Sequence of chain B:
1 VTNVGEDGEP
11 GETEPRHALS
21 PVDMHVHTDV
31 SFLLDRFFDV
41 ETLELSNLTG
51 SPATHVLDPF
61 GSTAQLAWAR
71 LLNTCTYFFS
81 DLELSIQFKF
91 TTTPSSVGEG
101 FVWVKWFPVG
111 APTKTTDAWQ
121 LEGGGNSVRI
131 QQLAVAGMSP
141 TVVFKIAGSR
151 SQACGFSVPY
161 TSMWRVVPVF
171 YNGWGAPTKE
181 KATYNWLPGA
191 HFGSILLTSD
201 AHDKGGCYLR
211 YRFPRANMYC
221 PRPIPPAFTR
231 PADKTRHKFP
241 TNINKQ

This data describes a binding interaction between two proteins.

Interface contacts:
Residue W174 in chain B is in contact with residue L188 in chain A (closest heavy-atom distance 3.2 Å).
Residue P226 in chain B interacts with residue Y150 in chain A (closest heavy-atom distance 3.8 Å).
Residue Y77 in chain B is in contact with residue G179 in chain A (closest heavy-atom distance 3.9 Å).
Residue Y171 in chain B contacts residue H189 in chain A (closest heavy-atom distance 3.2 Å).
Residue P223 in chain B interacts with residue Q154 in chain A (closest heavy-atom distance 2.9 Å).
Residue N172 in chain B interacts with residue T135 in chain A (closest heavy-atom distance 3.9 Å).
Residue E6 in chain B interacts with residue L163 in chain A (closest heavy-atom distance 3.4 Å).
Residue Y77 in chain B is in contact with residue I178 in chain A (closest heavy-atom distance 3.7 Å).
Residue E6 in chain B contacts residue N164 in chain A (closest heavy-atom distance 3.0 Å).
Residue K179 in chain B contacts residue E137 in chain A (closest heavy-atom distance 4.1 Å).
Residue E180 in chain B contacts residue E137 in chain A (closest heavy-atom distance 2.7 Å).
Residue G8 in chain B contacts residue H160 in chain A (closest heavy-atom distance 3.6 Å).
Residue R222 in chain B contacts residue V157 in chain A (closest heavy-atom distance 4.0 Å).
Residue D7 in chain B contacts residue Q161 in chain A (closest heavy-atom distance 4.0 Å).
Residue N172 in chain B contacts residue E131 in chain A (closest heavy-atom distance 2.7 Å).
Residue N172 in chain B is in contact with residue N190 in chain A (closest heavy-atom distance 3.2 Å).
Residue E6 in chain B is in contact with residue L162 in chain A (closest heavy-atom distance 2.5 Å).
Residue C220 in chain B contacts residue I178 in chain A (closest heavy-atom distance 3.7 Å).
Residue V166 in chain B interacts with residue P180 in chain A (closest heavy-atom distance 4.0 Å).
Residue Y184 in chain B is in contact with residue H134 in chain A (closest heavy-atom distance 3.7 Å).
Residue Y184 in chain B is in contact with residue T135 in chain A (closest heavy-atom distance 3.4 Å).
Residue Y184 in chain B contacts residue A139 in chain A (closest heavy-atom distance 3.0 Å).
Residue P223 in chain B is in contact with residue V157 in chain A (closest heavy-atom distance 3.6 Å).
Residue G173 in chain B contacts residue H189 in chain A (closest heavy-atom distance 3.9 Å).
Residue A176 in chain B is in contact with residue L188 in chain A (closest heavy-atom distance 4.0 Å).
Residue R222 in chain B is in contact with residue P130 in chain A (closest heavy-atom distance 3.7 Å).
Residue E6 in chain B interacts with residue N168 in chain A (closest heavy-atom distance 2.6 Å).
Residue N172 in chain B interacts with residue Y132 in chain A (closest heavy-atom distance 3.1 Å).
Residue P225 in chain B is in contact with residue Y150 in chain A (closest heavy-atom distance 3.5 Å).
Residue W174 in chain B is in contact with residue L140 in chain A (closest heavy-atom distance 3.7 Å).
Residue E6 in chain B is in contact with residue Q161 in chain A (closest heavy-atom distance 3.5 Å).
Residue Y171 in chain B contacts residue P180 in chain A (closest heavy-atom distance 3.5 Å).
Residue R165 in chain B interacts with residue P180 in chain A (closest heavy-atom distance 2.9 Å).
Residue P168 in chain B contacts residue P180 in chain A (closest heavy-atom distance 3.7 Å).
Residue F170 in chain B contacts residue E131 in chain A (closest heavy-atom distance 2.9 Å).
Residue P221 in chain B is in contact with residue Y36 in chain A (closest heavy-atom distance 3.8 Å).
Residue Y77 in chain B contacts residue P180 in chain A (closest heavy-atom distance 4.0 Å).
Residue R165 in chain B contacts residue G179 in chain A (closest heavy-atom distance 2.8 Å).
Residue N172 in chain B is in contact with residue H189 in chain A (closest heavy-atom distance 3.2 Å).
Residue E6 in chain B contacts residue T167 in chain A (closest heavy-atom distance 3.4 Å).
Residue P223 in chain B contacts residue F158 in chain A (closest heavy-atom distance 3.2 Å).
Residue N172 in chain B interacts with residue T193 in chain A (closest heavy-atom distance 3.3 Å).
Residue N172 in chain B interacts with residue A139 in chain A (closest heavy-atom distance 3.7 Å).
Residue T76 in chain B is in contact with residue P130 in chain A (closest heavy-atom distance 3.5 Å).
Residue K181 in chain B interacts with residue E137 in chain A (closest heavy-atom distance 3.1 Å).
Residue G173 in chain B interacts with residue L188 in chain A (closest heavy-atom distance 2.5 Å).
Residue W174 in chain B interacts with residue E137 in chain A (closest heavy-atom distance 2.5 Å).
Residue K179 in chain B contacts residue T187 in chain A (closest heavy-atom distance 3.8 Å).
Residue G8 in chain B interacts with residue Q161 in chain A (closest heavy-atom distance 3.8 Å).
Residue W164 in chain B contacts residue G181 in chain A (closest heavy-atom distance 3.9 Å).
Residue T76 in chain B interacts with residue E131 in chain A (closest heavy-atom distance 3.7 Å).
Residue R165 in chain B interacts with residue G181 in chain A (closest heavy-atom distance 3.7 Å).
Residue D7 in chain B contacts residue T33 in chain A (closest heavy-atom distance 3.2 Å).
Residue R165 in chain B is in contact with residue P182 in chain A (closest heavy-atom distance 3.5 Å).
Residue Y77 in chain B contacts residue E131 in chain A (closest heavy-atom distance 3.1 Å).
Residue Y171 in chain B contacts residue E131 in chain A (closest heavy-atom distance 3.2 Å).
Residue R222 in chain B is in contact with residue E133 in chain A (closest heavy-atom distance 4.0 Å).
Residue I224 in chain B interacts with residue Q154 in chain A (closest heavy-atom distance 2.6 Å).
Residue Y184 in chain B contacts residue E137 in chain A (closest heavy-atom distance 3.6 Å).
Residue R222 in chain B is in contact with residue E131 in chain A (closest heavy-atom distance 2.7 Å).

Sequence of chain A:
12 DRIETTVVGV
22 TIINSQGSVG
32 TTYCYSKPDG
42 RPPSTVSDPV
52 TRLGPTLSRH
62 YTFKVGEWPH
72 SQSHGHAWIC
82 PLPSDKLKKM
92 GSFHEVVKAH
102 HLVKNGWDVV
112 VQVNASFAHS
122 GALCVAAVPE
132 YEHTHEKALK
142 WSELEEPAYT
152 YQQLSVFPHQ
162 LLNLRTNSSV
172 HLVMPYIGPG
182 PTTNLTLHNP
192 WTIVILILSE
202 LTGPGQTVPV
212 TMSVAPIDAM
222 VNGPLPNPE